Sequence of chain A:
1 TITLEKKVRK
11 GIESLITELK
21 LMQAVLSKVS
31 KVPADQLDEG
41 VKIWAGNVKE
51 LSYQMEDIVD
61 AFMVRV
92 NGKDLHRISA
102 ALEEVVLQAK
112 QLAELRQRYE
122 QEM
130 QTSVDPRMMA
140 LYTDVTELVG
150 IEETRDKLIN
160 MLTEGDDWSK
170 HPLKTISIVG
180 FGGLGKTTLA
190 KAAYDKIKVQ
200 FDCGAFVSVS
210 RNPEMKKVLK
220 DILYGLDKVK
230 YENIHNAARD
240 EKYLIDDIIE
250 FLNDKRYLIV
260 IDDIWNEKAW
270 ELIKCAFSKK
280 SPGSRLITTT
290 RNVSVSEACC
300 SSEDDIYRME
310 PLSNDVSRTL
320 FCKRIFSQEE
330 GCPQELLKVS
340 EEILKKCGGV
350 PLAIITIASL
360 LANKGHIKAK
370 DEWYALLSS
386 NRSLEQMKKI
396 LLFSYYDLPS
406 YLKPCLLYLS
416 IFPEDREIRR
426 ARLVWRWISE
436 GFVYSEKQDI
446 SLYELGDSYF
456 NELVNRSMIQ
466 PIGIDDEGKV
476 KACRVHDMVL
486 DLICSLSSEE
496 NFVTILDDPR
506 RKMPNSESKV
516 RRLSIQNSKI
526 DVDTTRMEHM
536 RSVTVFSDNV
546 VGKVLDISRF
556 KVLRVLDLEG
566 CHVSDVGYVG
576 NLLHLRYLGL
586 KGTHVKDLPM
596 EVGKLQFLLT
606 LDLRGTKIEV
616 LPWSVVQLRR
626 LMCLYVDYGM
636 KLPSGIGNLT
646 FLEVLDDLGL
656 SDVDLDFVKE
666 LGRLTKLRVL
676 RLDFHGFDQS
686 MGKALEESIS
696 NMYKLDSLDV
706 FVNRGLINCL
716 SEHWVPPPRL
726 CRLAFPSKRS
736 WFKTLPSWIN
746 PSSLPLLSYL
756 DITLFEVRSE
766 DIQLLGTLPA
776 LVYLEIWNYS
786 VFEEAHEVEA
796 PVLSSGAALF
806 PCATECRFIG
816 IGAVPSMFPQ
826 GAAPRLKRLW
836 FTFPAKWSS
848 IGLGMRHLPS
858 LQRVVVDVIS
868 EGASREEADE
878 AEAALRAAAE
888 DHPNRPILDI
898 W

Interface contacts:
Residue R238 in chain A is in contact with residue E231 in chain B (closest heavy-atom distance 3.1 Å).
Residue C274 in chain A contacts residue M138 in chain B (closest heavy-atom distance 3.6 Å).
Residue R724 in chain A contacts residue D370 in chain B (closest heavy-atom distance 3.8 Å).
Residue C274 in chain A interacts with residue Y141 in chain B (closest heavy-atom distance 4.0 Å).
Residue K111 in chain A is in contact with residue R119 in chain B (closest heavy-atom distance 4.0 Å).
Residue Q443 in chain A contacts residue N510 in chain B (closest heavy-atom distance 4.0 Å).
Residue Y242 in chain A contacts residue D220 in chain B (closest heavy-atom distance 3.7 Å).
Residue T17 in chain A contacts residue N47 in chain B (closest heavy-atom distance 3.8 Å).
Residue D239 in chain A interacts with residue K216 in chain B (closest heavy-atom distance 3.5 Å).
Residue P212 in chain A contacts residue Q130 in chain B (closest heavy-atom distance 3.6 Å).
Residue E441 in chain A contacts residue N510 in chain B (closest heavy-atom distance 4.1 Å).
Residue A110 in chain A interacts with residue R119 in chain B (closest heavy-atom distance 3.9 Å).
Residue V25 in chain A contacts residue Y120 in chain B (closest heavy-atom distance 3.1 Å).
Residue A24 in chain A is in contact with residue E39 in chain B (closest heavy-atom distance 3.9 Å).
Residue Q443 in chain A contacts residue R506 in chain B (closest heavy-atom distance 3.6 Å).
Residue A114 in chain A contacts residue R119 in chain B (closest heavy-atom distance 3.5 Å).
Residue R117 in chain A contacts residue E121 in chain B (closest heavy-atom distance 2.8 Å).
Residue E18 in chain A contacts residue R119 in chain B (closest heavy-atom distance 2.8 Å).
Residue Y242 in chain A contacts residue Y223 in chain B (closest heavy-atom distance 3.5 Å).
Residue K28 in chain A is in contact with residue Q122 in chain B (closest heavy-atom distance 3.3 Å).
Residue L271 in chain A interacts with residue V133 in chain B (closest heavy-atom distance 3.6 Å).
Residue E270 in chain A interacts with residue Q391 in chain B (closest heavy-atom distance 3.1 Å).
Residue K241 in chain A contacts residue Y141 in chain B (closest heavy-atom distance 3.6 Å).
Residue L21 in chain A interacts with residue L116 in chain B (closest heavy-atom distance 3.9 Å).
Residue E18 in chain A contacts residue L116 in chain B (closest heavy-atom distance 3.4 Å).
Residue M22 in chain A is in contact with residue Y120 in chain B (closest heavy-atom distance 3.3 Å).
Residue R117 in chain A contacts residue Q118 in chain B (closest heavy-atom distance 3.7 Å).
Residue K10 in chain A interacts with residue E105 in chain B (closest heavy-atom distance 2.6 Å).
Residue N235 in chain A interacts with residue N235 in chain B (closest heavy-atom distance 3.6 Å).
Residue A237 in chain A contacts residue H234 in chain B (closest heavy-atom distance 3.0 Å).
Residue E240 in chain A contacts residue V133 in chain B (closest heavy-atom distance 3.7 Å).
Residue E249 in chain A contacts residue K227 in chain B (closest heavy-atom distance 2.9 Å).
Residue A236 in chain A is in contact with residue N235 in chain B (closest heavy-atom distance 4.0 Å).
Residue I244 in chain A contacts residue Y141 in chain B (closest heavy-atom distance 3.8 Å).
Residue E270 in chain A contacts residue R387 in chain B (closest heavy-atom distance 2.8 Å).
Residue V32 in chain A contacts residue M124 in chain B (closest heavy-atom distance 4.1 Å).
Residue K241 in chain A contacts residue F205 in chain B (closest heavy-atom distance 3.4 Å).
Residue R117 in chain A interacts with residue R119 in chain B (closest heavy-atom distance 3.3 Å).
Residue W44 in chain A interacts with residue Q122 in chain B (closest heavy-atom distance 3.9 Å).
Residue K267 in chain A is in contact with residue R387 in chain B (closest heavy-atom distance 3.6 Å).
Residue R238 in chain A is in contact with residue Y223 in chain B (closest heavy-atom distance 3.5 Å).
Residue E296 in chain A contacts residue K363 in chain B (closest heavy-atom distance 3.9 Å).
Residue E213 in chain A contacts residue Q130 in chain B (closest heavy-atom distance 3.6 Å).
Residue Q443 in chain A contacts residue K507 in chain B (closest heavy-atom distance 3.6 Å).
Residue D245 in chain A contacts residue Y141 in chain B (closest heavy-atom distance 2.9 Å).
Residue V29 in chain A interacts with residue M124 in chain B (closest heavy-atom distance 3.5 Å).
Residue K28 in chain A is in contact with residue D38 in chain B (closest heavy-atom distance 4.1 Å).
Residue R238 in chain A interacts with residue H234 in chain B (closest heavy-atom distance 3.9 Å).
Residue E266 in chain A contacts residue R387 in chain B (closest heavy-atom distance 3.8 Å).
Residue K28 in chain A contacts residue M124 in chain B (closest heavy-atom distance 4.0 Å).
Residue V41 in chain A contacts residue Q122 in chain B (closest heavy-atom distance 3.9 Å).
Residue R117 in chain A interacts with residue Q122 in chain B (closest heavy-atom distance 3.3 Å).
Residue K28 in chain A is in contact with residue E123 in chain B (closest heavy-atom distance 3.9 Å).
Residue E18 in chain A is in contact with residue Y120 in chain B (closest heavy-atom distance 2.8 Å).
Residue T17 in chain A interacts with residue L116 in chain B (closest heavy-atom distance 4.1 Å).
Residue D246 in chain A is in contact with residue K227 in chain B (closest heavy-atom distance 3.8 Å).
Residue S14 in chain A is in contact with residue Q112 in chain B (closest heavy-atom distance 3.4 Å).
Residue C807 in chain A interacts with residue H365 in chain B (closest heavy-atom distance 3.4 Å).
Residue N211 in chain A interacts with residue Q130 in chain B (closest heavy-atom distance 3.1 Å).
Residue D246 in chain A interacts with residue Y223 in chain B (closest heavy-atom distance 3.8 Å).

Sequence of chain B:
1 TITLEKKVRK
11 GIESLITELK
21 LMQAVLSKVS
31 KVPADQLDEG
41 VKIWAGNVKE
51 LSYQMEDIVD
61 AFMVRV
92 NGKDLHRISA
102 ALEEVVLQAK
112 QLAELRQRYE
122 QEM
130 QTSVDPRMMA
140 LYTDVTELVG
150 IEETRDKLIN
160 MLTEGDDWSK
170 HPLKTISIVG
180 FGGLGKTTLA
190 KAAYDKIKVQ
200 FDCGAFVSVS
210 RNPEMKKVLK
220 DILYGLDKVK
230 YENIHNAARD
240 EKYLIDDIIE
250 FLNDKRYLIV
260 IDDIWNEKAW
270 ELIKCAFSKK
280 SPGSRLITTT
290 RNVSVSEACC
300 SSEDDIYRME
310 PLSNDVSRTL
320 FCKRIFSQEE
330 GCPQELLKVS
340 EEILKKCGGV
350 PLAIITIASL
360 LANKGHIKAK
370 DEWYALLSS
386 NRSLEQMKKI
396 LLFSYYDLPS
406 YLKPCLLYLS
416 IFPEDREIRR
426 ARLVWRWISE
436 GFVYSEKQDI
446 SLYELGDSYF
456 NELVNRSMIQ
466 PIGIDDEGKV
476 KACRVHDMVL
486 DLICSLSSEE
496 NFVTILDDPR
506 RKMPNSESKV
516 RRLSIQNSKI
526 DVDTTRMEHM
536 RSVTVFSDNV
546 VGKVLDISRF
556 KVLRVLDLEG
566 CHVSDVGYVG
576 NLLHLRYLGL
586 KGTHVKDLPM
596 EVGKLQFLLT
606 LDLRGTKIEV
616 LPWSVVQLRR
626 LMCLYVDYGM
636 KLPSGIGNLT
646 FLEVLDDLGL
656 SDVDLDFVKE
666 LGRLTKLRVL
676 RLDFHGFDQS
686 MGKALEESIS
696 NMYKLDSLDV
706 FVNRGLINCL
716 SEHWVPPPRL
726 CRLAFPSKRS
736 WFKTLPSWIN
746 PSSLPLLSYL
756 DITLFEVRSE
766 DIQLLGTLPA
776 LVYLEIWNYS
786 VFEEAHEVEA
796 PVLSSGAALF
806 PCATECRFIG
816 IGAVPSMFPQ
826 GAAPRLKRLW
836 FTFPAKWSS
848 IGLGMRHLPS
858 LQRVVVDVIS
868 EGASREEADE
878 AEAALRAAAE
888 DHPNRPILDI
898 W

The following describes two proteins that form a bound complex.